Contacts between the two chains:
Residue V72 in the second protein is in contact with residue R349 in the first protein (closest heavy-atom distance 4.3 Å).
Residue I81 in the second protein interacts with residue R359 in the first protein (closest heavy-atom distance 4.4 Å).
Residue L74 in the second protein is in contact with residue R356 in the first protein (closest heavy-atom distance 3.3 Å).
Residue R82 in the second protein interacts with residue E355 in the first protein (closest heavy-atom distance 4.4 Å).
Residue E78 in the second protein interacts with residue R356 in the first protein (closest heavy-atom distance 3.1 Å).
Residue D75 in the second protein interacts with residue E352 in the first protein (closest heavy-atom distance 3.2 Å).
Residue R71 in the second protein is in contact with residue E352 in the first protein (closest heavy-atom distance 4.9 Å).
Residue E78 in the second protein interacts with residue E352 in the first protein (closest heavy-atom distance 3.8 Å).
Residue L74 in the second protein is in contact with residue E352 in the first protein (closest heavy-atom distance 3.9 Å).
Residue R71 in the second protein contacts residue R349 in the first protein (closest heavy-atom distance 3.3 Å).
Residue E68 in the second protein interacts with residue R349 in the first protein (closest heavy-atom distance 3.4 Å).
Residue E78 in the second protein contacts residue R359 in the first protein (closest heavy-atom distance 2.6 Å).
Residue D75 in the second protein contacts residue R349 in the first protein (closest heavy-atom distance 4.8 Å).
Residue D75 in the second protein contacts residue R356 in the first protein (closest heavy-atom distance 4.2 Å).

Sequence of the first protein:
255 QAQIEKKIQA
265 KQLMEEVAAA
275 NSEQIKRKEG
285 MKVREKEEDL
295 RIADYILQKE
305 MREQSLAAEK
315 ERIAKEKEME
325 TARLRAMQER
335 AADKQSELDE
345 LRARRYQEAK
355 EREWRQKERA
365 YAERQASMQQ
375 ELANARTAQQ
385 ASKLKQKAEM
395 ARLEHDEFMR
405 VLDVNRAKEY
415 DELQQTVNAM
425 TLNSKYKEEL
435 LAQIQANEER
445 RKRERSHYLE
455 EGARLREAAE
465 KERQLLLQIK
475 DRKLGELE

This data describes a binding interaction between two proteins.

Sequence of the second protein:
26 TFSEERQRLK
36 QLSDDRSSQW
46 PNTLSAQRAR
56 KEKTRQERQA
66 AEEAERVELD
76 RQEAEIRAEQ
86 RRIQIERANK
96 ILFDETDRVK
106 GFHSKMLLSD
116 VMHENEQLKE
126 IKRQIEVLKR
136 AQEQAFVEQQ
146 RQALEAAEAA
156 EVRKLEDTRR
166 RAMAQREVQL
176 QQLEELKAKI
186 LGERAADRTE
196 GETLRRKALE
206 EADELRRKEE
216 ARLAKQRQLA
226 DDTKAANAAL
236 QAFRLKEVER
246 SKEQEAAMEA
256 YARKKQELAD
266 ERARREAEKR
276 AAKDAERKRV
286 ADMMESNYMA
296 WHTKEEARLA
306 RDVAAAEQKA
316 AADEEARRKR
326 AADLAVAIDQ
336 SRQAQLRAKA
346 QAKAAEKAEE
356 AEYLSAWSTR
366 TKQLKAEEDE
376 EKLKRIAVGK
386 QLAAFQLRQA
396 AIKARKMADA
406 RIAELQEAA